The following describes two proteins that form a bound complex.

Contacts between the two chains:
Residue S1150 in the first protein contacts residue N35 in the second protein (closest heavy-atom distance 4.4 Å).
Residue H1147 in the first protein is in contact with residue L40 in the second protein (closest heavy-atom distance 3.6 Å).
Residue H1143 in the first protein interacts with residue K43 in the second protein (closest heavy-atom distance 4.1 Å).
Residue M1146 in the first protein is in contact with residue N37 in the second protein (closest heavy-atom distance 3.3 Å).
Residue M1146 in the first protein contacts residue A39 in the second protein (closest heavy-atom distance 4.0 Å).
Residue H1143 in the first protein is in contact with residue A39 in the second protein (closest heavy-atom distance 4.3 Å).
Residue M1146 in the first protein interacts with residue L40 in the second protein (closest heavy-atom distance 3.6 Å).
Residue H1143 in the first protein contacts residue L40 in the second protein (closest heavy-atom distance 3.5 Å).

Sequence of the first protein:
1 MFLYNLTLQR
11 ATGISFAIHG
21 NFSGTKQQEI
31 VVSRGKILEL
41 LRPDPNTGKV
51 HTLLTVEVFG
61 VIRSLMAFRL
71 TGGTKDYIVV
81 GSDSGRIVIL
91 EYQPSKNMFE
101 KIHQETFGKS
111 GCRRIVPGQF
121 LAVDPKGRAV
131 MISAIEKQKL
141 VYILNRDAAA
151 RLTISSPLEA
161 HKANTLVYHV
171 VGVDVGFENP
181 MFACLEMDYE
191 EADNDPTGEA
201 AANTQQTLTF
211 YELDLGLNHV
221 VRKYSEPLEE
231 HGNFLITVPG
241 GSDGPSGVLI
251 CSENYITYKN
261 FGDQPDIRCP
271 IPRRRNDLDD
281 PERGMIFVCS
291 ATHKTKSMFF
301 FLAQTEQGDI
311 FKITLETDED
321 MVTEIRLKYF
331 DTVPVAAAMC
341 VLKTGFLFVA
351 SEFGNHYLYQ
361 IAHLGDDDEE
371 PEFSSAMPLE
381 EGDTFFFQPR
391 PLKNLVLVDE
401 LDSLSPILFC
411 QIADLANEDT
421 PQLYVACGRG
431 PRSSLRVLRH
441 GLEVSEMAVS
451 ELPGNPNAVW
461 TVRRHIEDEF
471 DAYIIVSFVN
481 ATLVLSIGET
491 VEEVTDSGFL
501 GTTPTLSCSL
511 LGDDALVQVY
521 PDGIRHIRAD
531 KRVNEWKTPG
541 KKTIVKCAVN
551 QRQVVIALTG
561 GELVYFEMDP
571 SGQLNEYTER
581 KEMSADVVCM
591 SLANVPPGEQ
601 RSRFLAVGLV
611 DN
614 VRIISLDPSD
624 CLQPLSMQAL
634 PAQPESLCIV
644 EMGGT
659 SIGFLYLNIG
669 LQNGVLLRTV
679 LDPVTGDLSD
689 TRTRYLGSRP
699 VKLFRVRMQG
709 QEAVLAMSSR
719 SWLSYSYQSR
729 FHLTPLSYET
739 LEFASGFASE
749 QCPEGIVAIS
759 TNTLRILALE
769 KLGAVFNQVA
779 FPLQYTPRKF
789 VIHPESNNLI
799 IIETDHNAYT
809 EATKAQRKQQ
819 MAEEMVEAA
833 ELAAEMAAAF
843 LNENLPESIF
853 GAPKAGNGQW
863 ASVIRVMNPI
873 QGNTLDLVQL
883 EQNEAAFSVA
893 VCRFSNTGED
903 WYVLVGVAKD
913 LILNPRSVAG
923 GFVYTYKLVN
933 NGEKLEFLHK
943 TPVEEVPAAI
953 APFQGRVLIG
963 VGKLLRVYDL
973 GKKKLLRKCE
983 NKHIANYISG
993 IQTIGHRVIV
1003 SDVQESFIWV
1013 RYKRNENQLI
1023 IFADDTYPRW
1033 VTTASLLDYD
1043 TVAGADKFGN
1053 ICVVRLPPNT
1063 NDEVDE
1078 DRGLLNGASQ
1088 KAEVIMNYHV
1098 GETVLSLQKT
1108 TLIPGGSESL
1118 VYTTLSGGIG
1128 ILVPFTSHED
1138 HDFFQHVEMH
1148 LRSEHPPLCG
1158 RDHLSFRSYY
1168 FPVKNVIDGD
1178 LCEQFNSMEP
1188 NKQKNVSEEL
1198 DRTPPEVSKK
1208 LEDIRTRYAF

Sequence of the second protein:
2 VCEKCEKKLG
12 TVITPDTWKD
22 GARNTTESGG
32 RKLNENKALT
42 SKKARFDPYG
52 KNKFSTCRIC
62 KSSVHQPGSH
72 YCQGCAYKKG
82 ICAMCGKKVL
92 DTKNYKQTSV